The following describes two proteins that form a bound complex.

Interface contacts:
Residue P636 in protein 1 is in contact with residue P21 in protein 2 (closest heavy-atom distance 3.1 Å).

Sequence of protein 2:
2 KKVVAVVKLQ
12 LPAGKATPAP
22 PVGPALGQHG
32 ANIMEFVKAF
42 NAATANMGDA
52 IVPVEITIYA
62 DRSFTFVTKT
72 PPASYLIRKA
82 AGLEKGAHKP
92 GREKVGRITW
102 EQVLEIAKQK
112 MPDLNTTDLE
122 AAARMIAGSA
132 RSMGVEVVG

Sequence of protein 1:
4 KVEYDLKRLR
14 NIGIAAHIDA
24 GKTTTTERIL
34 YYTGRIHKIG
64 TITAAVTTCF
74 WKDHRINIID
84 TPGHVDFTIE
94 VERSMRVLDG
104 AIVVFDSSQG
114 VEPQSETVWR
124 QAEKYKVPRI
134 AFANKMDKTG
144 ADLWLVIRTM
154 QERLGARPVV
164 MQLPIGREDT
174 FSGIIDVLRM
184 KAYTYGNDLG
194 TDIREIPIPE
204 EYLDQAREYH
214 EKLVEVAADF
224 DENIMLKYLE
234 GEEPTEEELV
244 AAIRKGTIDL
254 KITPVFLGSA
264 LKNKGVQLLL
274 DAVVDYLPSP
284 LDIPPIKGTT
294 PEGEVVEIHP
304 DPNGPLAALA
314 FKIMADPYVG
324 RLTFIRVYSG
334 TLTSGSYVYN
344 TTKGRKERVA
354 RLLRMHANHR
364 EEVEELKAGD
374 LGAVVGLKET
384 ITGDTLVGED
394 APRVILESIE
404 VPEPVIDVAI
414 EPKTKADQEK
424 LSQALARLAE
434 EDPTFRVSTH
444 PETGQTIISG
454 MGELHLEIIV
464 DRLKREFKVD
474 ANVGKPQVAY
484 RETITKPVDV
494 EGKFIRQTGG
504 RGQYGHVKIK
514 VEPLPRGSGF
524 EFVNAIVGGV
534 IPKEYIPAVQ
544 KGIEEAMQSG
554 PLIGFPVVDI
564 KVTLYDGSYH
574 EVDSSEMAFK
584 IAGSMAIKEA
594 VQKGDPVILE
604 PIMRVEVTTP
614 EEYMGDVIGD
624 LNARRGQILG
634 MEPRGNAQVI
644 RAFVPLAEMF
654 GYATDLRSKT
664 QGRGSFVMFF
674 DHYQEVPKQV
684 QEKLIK